Sequence of chain B:
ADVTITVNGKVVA

The following describes two proteins that form a bound complex.

Sequence of chain A:
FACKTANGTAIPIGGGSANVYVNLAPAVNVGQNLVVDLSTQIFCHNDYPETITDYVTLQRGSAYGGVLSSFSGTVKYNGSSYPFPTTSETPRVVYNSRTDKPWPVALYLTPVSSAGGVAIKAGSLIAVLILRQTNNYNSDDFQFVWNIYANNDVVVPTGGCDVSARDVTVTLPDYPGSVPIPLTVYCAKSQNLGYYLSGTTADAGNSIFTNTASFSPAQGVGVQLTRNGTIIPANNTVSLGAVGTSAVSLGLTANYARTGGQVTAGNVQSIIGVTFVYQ

Contacts between the two chains:
Residue T169 in chain A is in contact with residue T6 in chain B (closest heavy-atom distance 3.3 Å).
Residue V170 in chain A contacts residue T6 in chain B (closest heavy-atom distance 2.9 Å).
Residue R166 in chain A contacts residue D2 in chain B (closest heavy-atom distance 3.3 Å).
Residue Y175 in chain A interacts with residue V11 in chain B (closest heavy-atom distance 3.9 Å).
Residue L172 in chain A contacts residue V7 in chain B (closest heavy-atom distance 3.5 Å).
Residue A165 in chain A is in contact with residue V3 in chain B (closest heavy-atom distance 3.6 Å).
Residue V274 in chain A is in contact with residue V3 in chain B (closest heavy-atom distance 2.7 Å).
Residue V223 in chain A is in contact with residue V7 in chain B (closest heavy-atom distance 3.9 Å).
Residue G266 in chain A interacts with residue V11 in chain B (closest heavy-atom distance 2.8 Å).
Residue S270 in chain A interacts with residue I5 in chain B (closest heavy-atom distance 3.5 Å).
Residue F276 in chain A contacts residue D2 in chain B (closest heavy-atom distance 2.9 Å).
Residue Y175 in chain A contacts residue K10 in chain B (closest heavy-atom distance 2.8 Å).
Residue T275 in chain A contacts residue A1 in chain B (closest heavy-atom distance 3.5 Å).
Residue R166 in chain A is in contact with residue V3 in chain B (closest heavy-atom distance 3.4 Å).
Residue T264 in chain A is in contact with residue V11 in chain B (closest heavy-atom distance 3.5 Å).
Residue S270 in chain A interacts with residue V7 in chain B (closest heavy-atom distance 2.9 Å).
Residue I272 in chain A is in contact with residue I5 in chain B (closest heavy-atom distance 2.6 Å).
Residue V268 in chain A interacts with residue V7 in chain B (closest heavy-atom distance 3.8 Å).
Residue V268 in chain A contacts residue N8 in chain B (closest heavy-atom distance 3.4 Å).
Residue G116 in chain A contacts residue D2 in chain B (closest heavy-atom distance 3.1 Å).
Residue D174 in chain A is in contact with residue K10 in chain B (closest heavy-atom distance 3.5 Å).
Residue V263 in chain A is in contact with residue V11 in chain B (closest heavy-atom distance 3.8 Å).
Residue A115 in chain A interacts with residue D2 in chain B (closest heavy-atom distance 3.7 Å).
Residue V168 in chain A contacts residue T6 in chain B (closest heavy-atom distance 2.7 Å).
Residue Q269 in chain A interacts with residue V7 in chain B (closest heavy-atom distance 3.2 Å).
Residue N267 in chain A contacts residue K10 in chain B (closest heavy-atom distance 3.9 Å).
Residue I272 in chain A contacts residue V3 in chain B (closest heavy-atom distance 3.9 Å).
Residue D174 in chain A interacts with residue V12 in chain B (closest heavy-atom distance 3.4 Å).
Residue A218 in chain A contacts residue V11 in chain B (closest heavy-atom distance 3.6 Å).
Residue V168 in chain A is in contact with residue T4 in chain B (closest heavy-atom distance 2.9 Å).
Residue V170 in chain A is in contact with residue V7 in chain B (closest heavy-atom distance 3.7 Å).
Residue A265 in chain A is in contact with residue A13 in chain B (closest heavy-atom distance 3.8 Å).
Residue Y256 in chain A interacts with residue G9 in chain B (closest heavy-atom distance 3.2 Å).
Residue I272 in chain A interacts with residue T4 in chain B (closest heavy-atom distance 3.3 Å).
Residue Q269 in chain A is in contact with residue N8 in chain B (closest heavy-atom distance 2.8 Å).
Residue V221 in chain A contacts residue V11 in chain B (closest heavy-atom distance 3.8 Å).
Residue V268 in chain A interacts with residue V11 in chain B (closest heavy-atom distance 4.0 Å).
Residue V163 in chain A contacts residue V3 in chain B (closest heavy-atom distance 3.8 Å).
Residue Y256 in chain A interacts with residue K10 in chain B (closest heavy-atom distance 2.9 Å).
Residue Q269 in chain A is in contact with residue T6 in chain B (closest heavy-atom distance 3.8 Å).
Residue T169 in chain A interacts with residue N8 in chain B (closest heavy-atom distance 3.6 Å).
Residue A254 in chain A interacts with residue V7 in chain B (closest heavy-atom distance 3.9 Å).
Residue V168 in chain A interacts with residue I5 in chain B (closest heavy-atom distance 3.4 Å).
Residue I271 in chain A is in contact with residue T6 in chain B (closest heavy-atom distance 3.3 Å).
Residue T275 in chain A is in contact with residue D2 in chain B (closest heavy-atom distance 3.6 Å).
Residue I271 in chain A contacts residue I5 in chain B (closest heavy-atom distance 3.4 Å).
Residue S270 in chain A interacts with residue T6 in chain B (closest heavy-atom distance 3.5 Å).
Residue L172 in chain A is in contact with residue N8 in chain B (closest heavy-atom distance 2.8 Å).
Residue G273 in chain A interacts with residue V3 in chain B (closest heavy-atom distance 3.3 Å).
Residue N267 in chain A interacts with residue G9 in chain B (closest heavy-atom distance 3.8 Å).
Residue D167 in chain A contacts residue T4 in chain B (closest heavy-atom distance 3.4 Å).
Residue V268 in chain A is in contact with residue G9 in chain B (closest heavy-atom distance 2.8 Å).
Residue G273 in chain A is in contact with residue A1 in chain B (closest heavy-atom distance 4.0 Å).
Residue V170 in chain A contacts residue N8 in chain B (closest heavy-atom distance 2.9 Å).
Residue A265 in chain A interacts with residue V11 in chain B (closest heavy-atom distance 3.2 Å).
Residue V274 in chain A is in contact with residue D2 in chain B (closest heavy-atom distance 3.1 Å).
Residue G266 in chain A contacts residue K10 in chain B (closest heavy-atom distance 3.5 Å).
Residue V274 in chain A is in contact with residue I5 in chain B (closest heavy-atom distance 3.5 Å).
Residue T171 in chain A interacts with residue N8 in chain B (closest heavy-atom distance 3.4 Å).
Residue R166 in chain A contacts residue T4 in chain B (closest heavy-atom distance 3.0 Å).